Sequence of protein 2:
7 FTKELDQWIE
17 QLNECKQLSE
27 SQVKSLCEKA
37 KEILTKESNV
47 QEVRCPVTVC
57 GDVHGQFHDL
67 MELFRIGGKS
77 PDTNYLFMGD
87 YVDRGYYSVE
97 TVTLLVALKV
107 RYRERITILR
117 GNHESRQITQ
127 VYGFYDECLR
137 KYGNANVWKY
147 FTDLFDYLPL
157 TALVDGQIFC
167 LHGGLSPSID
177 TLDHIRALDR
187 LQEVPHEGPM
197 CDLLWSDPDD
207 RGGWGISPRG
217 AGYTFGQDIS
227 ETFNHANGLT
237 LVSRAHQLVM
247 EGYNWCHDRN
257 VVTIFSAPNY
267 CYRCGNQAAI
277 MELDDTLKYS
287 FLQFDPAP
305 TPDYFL

The following describes two proteins that form a bound complex.

Residue-level contacts at the interface:
Residue L310 in protein 2 interacts with residue M123 in protein 1 (closest heavy-atom distance 3.1 Å).
Residue R215 in protein 2 contacts residue Q264 in protein 1 (closest heavy-atom distance 3.4 Å).
Residue R269 in protein 2 interacts with residue K252 in protein 1 (closest heavy-atom distance 2.7 Å).
Residue D307 in protein 2 contacts residue S159 in protein 1 (closest heavy-atom distance 2.7 Å).
Residue D307 in protein 2 contacts residue A156 in protein 1 (closest heavy-atom distance 3.4 Å).
Residue R215 in protein 2 is in contact with residue Q260 in protein 1 (closest heavy-atom distance 3.5 Å).
Residue C270 in protein 2 is in contact with residue T255 in protein 1 (closest heavy-atom distance 3.8 Å).
Residue P214 in protein 2 interacts with residue G261 in protein 1 (closest heavy-atom distance 3.4 Å).
Residue V127 in protein 2 is in contact with residue P269 in protein 1 (closest heavy-atom distance 3.6 Å).
Residue L310 in protein 2 is in contact with residue G51 in protein 1 (closest heavy-atom distance 2.9 Å).
Residue L310 in protein 2 contacts residue A122 in protein 1 (closest heavy-atom distance 3.2 Å).
Residue P214 in protein 2 is in contact with residue K262 in protein 1 (closest heavy-atom distance 3.6 Å).
Residue L310 in protein 2 contacts residue H273 in protein 1 (closest heavy-atom distance 3.7 Å).
Residue Y128 in protein 2 is in contact with residue V247 in protein 1 (closest heavy-atom distance 3.6 Å).
Residue L310 in protein 2 contacts residue W222 in protein 1 (closest heavy-atom distance 3.4 Å).
Residue R269 in protein 2 interacts with residue D251 in protein 1 (closest heavy-atom distance 3.3 Å).
Residue L310 in protein 2 contacts residue G50 in protein 1 (closest heavy-atom distance 3.9 Å).
Residue L244 in protein 2 interacts with residue M259 in protein 1 (closest heavy-atom distance 3.3 Å).
Residue F309 in protein 2 contacts residue H273 in protein 1 (closest heavy-atom distance 3.4 Å).
Residue Y308 in protein 2 interacts with residue F163 in protein 1 (closest heavy-atom distance 3.6 Å).
Residue A217 in protein 2 is in contact with residue R293 in protein 1 (closest heavy-atom distance 3.7 Å).
Residue Y308 in protein 2 contacts residue M160 in protein 1 (closest heavy-atom distance 3.3 Å).
Residue G216 in protein 2 contacts residue R293 in protein 1 (closest heavy-atom distance 2.9 Å).
Residue T305 in protein 2 contacts residue D248 in protein 1 (closest heavy-atom distance 3.4 Å).
Residue F309 in protein 2 contacts residue A156 in protein 1 (closest heavy-atom distance 3.8 Å).
Residue R215 in protein 2 is in contact with residue M259 in protein 1 (closest heavy-atom distance 3.2 Å).
Residue R215 in protein 2 is in contact with residue Q258 in protein 1 (closest heavy-atom distance 3.6 Å).
Residue H242 in protein 2 contacts residue M259 in protein 1 (closest heavy-atom distance 3.4 Å).
Residue R215 in protein 2 interacts with residue G261 in protein 1 (closest heavy-atom distance 3.3 Å).
Residue F309 in protein 2 interacts with residue A122 in protein 1 (closest heavy-atom distance 3.6 Å).
Residue L310 in protein 2 contacts residue L215 in protein 1 (closest heavy-atom distance 3.7 Å).
Residue R215 in protein 2 contacts residue F263 in protein 1 (closest heavy-atom distance 3.5 Å).
Residue Y308 in protein 2 is in contact with residue H273 in protein 1 (closest heavy-atom distance 3.0 Å).
Residue P214 in protein 2 is in contact with residue F263 in protein 1 (closest heavy-atom distance 2.9 Å).
Residue P214 in protein 2 contacts residue Q264 in protein 1 (closest heavy-atom distance 3.1 Å).
Residue P306 in protein 2 interacts with residue H273 in protein 1 (closest heavy-atom distance 3.7 Å).
Residue Y266 in protein 2 interacts with residue M259 in protein 1 (closest heavy-atom distance 3.5 Å).
Residue Y128 in protein 2 is in contact with residue M265 in protein 1 (closest heavy-atom distance 3.1 Å).
Residue F261 in protein 2 is in contact with residue M259 in protein 1 (closest heavy-atom distance 3.9 Å).
Residue P306 in protein 2 contacts residue R249 in protein 1 (closest heavy-atom distance 3.5 Å).
Residue Y128 in protein 2 contacts residue Q258 in protein 1 (closest heavy-atom distance 3.6 Å).
Residue L310 in protein 2 is in contact with residue M160 in protein 1 (closest heavy-atom distance 3.8 Å).
Residue R269 in protein 2 contacts residue L250 in protein 1 (closest heavy-atom distance 3.0 Å).
Residue F309 in protein 2 is in contact with residue D147 in protein 1 (closest heavy-atom distance 3.4 Å).
Residue V127 in protein 2 contacts residue V267 in protein 1 (closest heavy-atom distance 3.6 Å).
Residue F309 in protein 2 is in contact with residue M160 in protein 1 (closest heavy-atom distance 3.1 Å).
Residue S213 in protein 2 interacts with residue R293 in protein 1 (closest heavy-atom distance 2.7 Å).
Residue Q243 in protein 2 contacts residue Q260 in protein 1 (closest heavy-atom distance 3.2 Å).
Residue G216 in protein 2 contacts residue Q264 in protein 1 (closest heavy-atom distance 3.6 Å).
Residue F309 in protein 2 interacts with residue F226 in protein 1 (closest heavy-atom distance 3.7 Å).
Residue M246 in protein 2 interacts with residue I256 in protein 1 (closest heavy-atom distance 3.9 Å).
Residue R90 in protein 2 is in contact with residue V247 in protein 1 (closest heavy-atom distance 3.8 Å).
Residue H60 in protein 2 contacts residue M259 in protein 1 (closest heavy-atom distance 3.2 Å).
Residue R269 in protein 2 interacts with residue T255 in protein 1 (closest heavy-atom distance 2.7 Å).
Residue L244 in protein 2 is in contact with residue Q260 in protein 1 (closest heavy-atom distance 3.4 Å).
Residue Q243 in protein 2 interacts with residue M259 in protein 1 (closest heavy-atom distance 3.5 Å).
Residue R90 in protein 2 contacts residue L250 in protein 1 (closest heavy-atom distance 3.9 Å).
Residue F309 in protein 2 contacts residue R249 in protein 1 (closest heavy-atom distance 3.2 Å).
Residue Y266 in protein 2 contacts residue T255 in protein 1 (closest heavy-atom distance 3.6 Å).
Residue C270 in protein 2 contacts residue I256 in protein 1 (closest heavy-atom distance 3.7 Å).

Sequence of protein 1:
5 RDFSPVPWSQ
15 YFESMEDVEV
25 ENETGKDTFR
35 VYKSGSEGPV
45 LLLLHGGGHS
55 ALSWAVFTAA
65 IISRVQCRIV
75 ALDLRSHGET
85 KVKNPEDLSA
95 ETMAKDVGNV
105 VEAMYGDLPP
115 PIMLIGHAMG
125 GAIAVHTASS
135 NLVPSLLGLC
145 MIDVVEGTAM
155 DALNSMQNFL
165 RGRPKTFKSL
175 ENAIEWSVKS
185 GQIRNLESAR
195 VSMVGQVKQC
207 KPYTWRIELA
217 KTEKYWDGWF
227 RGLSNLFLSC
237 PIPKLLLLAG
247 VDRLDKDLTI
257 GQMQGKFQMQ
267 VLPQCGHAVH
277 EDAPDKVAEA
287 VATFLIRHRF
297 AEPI